Sequence of protein 1:
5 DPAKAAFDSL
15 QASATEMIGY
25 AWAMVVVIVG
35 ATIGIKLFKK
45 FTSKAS

This data describes a binding interaction between two proteins.

Sequence of protein 2:
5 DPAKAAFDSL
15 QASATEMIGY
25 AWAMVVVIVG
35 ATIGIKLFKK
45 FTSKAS

Residue-level contacts at the interface:
Residue F45 in protein 2 contacts residue F11 in protein 1 (closest heavy-atom distance 4.3 Å).
Residue F42 in protein 2 contacts residue F11 in protein 1 (closest heavy-atom distance 3.9 Å).
Residue F42 in protein 2 is in contact with residue L14 in protein 1 (closest heavy-atom distance 4.3 Å).
Residue T46 in protein 2 interacts with residue L14 in protein 1 (closest heavy-atom distance 3.7 Å).
Residue T46 in protein 2 interacts with residue F11 in protein 1 (closest heavy-atom distance 3.7 Å).
Residue F42 in protein 2 is in contact with residue A7 in protein 1 (closest heavy-atom distance 4.6 Å).
Residue F42 in protein 2 is in contact with residue A10 in protein 1 (closest heavy-atom distance 3.6 Å).